The following describes two proteins that form a bound complex.

Sequence of chain A:
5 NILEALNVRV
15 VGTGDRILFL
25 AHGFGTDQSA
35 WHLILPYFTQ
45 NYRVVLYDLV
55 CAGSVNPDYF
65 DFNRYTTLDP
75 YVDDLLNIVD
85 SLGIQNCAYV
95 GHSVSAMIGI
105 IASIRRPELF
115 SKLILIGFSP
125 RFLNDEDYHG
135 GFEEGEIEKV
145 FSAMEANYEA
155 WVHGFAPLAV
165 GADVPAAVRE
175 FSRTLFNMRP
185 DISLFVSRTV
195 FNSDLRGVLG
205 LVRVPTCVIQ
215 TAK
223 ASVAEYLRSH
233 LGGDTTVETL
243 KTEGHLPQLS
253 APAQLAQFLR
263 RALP

Interface contacts:
Residue M625 in chain B is in contact with residue R177 in chain A (closest heavy-atom distance 3.8 Å).
Residue H688 in chain B interacts with residue G57 in chain A (closest heavy-atom distance 3.0 Å).
Residue L664 in chain B contacts residue N151 in chain A (closest heavy-atom distance 3.5 Å).
Residue D626 in chain B contacts residue R177 in chain A (closest heavy-atom distance 3.0 Å).
Residue H686 in chain B is in contact with residue S58 in chain A (closest heavy-atom distance 3.8 Å).
Residue M717 in chain B interacts with residue R13 in chain A (closest heavy-atom distance 3.5 Å).
Residue L664 in chain B interacts with residue P161 in chain A (closest heavy-atom distance 3.7 Å).
Residue E687 in chain B contacts residue V59 in chain A (closest heavy-atom distance 3.8 Å).
Residue T619 in chain B interacts with residue H247 in chain A (closest heavy-atom distance 3.9 Å).
Residue H686 in chain B interacts with residue G57 in chain A (closest heavy-atom distance 3.5 Å).
Residue S725 in chain B interacts with residue S58 in chain A (closest heavy-atom distance 3.3 Å).
Residue T622 in chain B contacts residue E245 in chain A (closest heavy-atom distance 2.7 Å).
Residue H688 in chain B contacts residue M182 in chain A (closest heavy-atom distance 3.7 Å).
Residue F692 in chain B is in contact with residue W155 in chain A (closest heavy-atom distance 3.8 Å).
Residue H686 in chain B contacts residue N181 in chain A (closest heavy-atom distance 2.9 Å).
Residue R722 in chain B contacts residue S58 in chain A (closest heavy-atom distance 3.3 Å).
Residue R722 in chain B contacts residue D52 in chain A (closest heavy-atom distance 2.7 Å).
Residue H688 in chain B interacts with residue A56 in chain A (closest heavy-atom distance 3.4 Å).
Residue F689 in chain B interacts with residue M182 in chain A (closest heavy-atom distance 3.7 Å).
Residue E724 in chain B interacts with residue E8 in chain A (closest heavy-atom distance 3.8 Å).
Residue H688 in chain B contacts residue V59 in chain A (closest heavy-atom distance 3.3 Å).
Residue L618 in chain B interacts with residue R177 in chain A (closest heavy-atom distance 3.6 Å).
Residue E724 in chain B is in contact with residue N11 in chain A (closest heavy-atom distance 3.2 Å).
Residue T619 in chain B contacts residue E174 in chain A (closest heavy-atom distance 2.8 Å).
Residue F692 in chain B contacts residue P184 in chain A (closest heavy-atom distance 3.9 Å).
Residue D626 in chain B interacts with residue V164 in chain A (closest heavy-atom distance 3.7 Å).
Residue L664 in chain B is in contact with residue F180 in chain A (closest heavy-atom distance 3.8 Å).
Residue E687 in chain B is in contact with residue N60 in chain A (closest heavy-atom distance 3.3 Å).
Residue F689 in chain B interacts with residue F180 in chain A (closest heavy-atom distance 3.9 Å).
Residue E720 in chain B interacts with residue D31 in chain A (closest heavy-atom distance 3.5 Å).
Residue E720 in chain B contacts residue S58 in chain A (closest heavy-atom distance 3.0 Å).
Residue H659 in chain B interacts with residue H36 in chain A (closest heavy-atom distance 3.4 Å).
Residue R722 in chain B is in contact with residue Q32 in chain A (closest heavy-atom distance 3.7 Å).
Residue F718 in chain B contacts residue H36 in chain A (closest heavy-atom distance 3.7 Å).
Residue F689 in chain B interacts with residue N181 in chain A (closest heavy-atom distance 3.8 Å).
Residue F718 in chain B interacts with residue S33 in chain A (closest heavy-atom distance 3.7 Å).
Residue R632 in chain B contacts residue L162 in chain A (closest heavy-atom distance 3.1 Å).
Residue P665 in chain B contacts residue V164 in chain A (closest heavy-atom distance 3.8 Å).
Residue M717 in chain B contacts residue Q32 in chain A (closest heavy-atom distance 3.9 Å).
Residue T719 in chain B is in contact with residue D31 in chain A (closest heavy-atom distance 3.9 Å).
Residue H688 in chain B interacts with residue I186 in chain A (closest heavy-atom distance 3.5 Å).
Residue M717 in chain B is in contact with residue S33 in chain A (closest heavy-atom distance 3.6 Å).
Residue R632 in chain B interacts with residue A166 in chain A (closest heavy-atom distance 3.8 Å).
Residue R722 in chain B contacts residue N11 in chain A (closest heavy-atom distance 3.6 Å).
Residue R722 in chain B interacts with residue D31 in chain A (closest heavy-atom distance 2.7 Å).
Residue H688 in chain B interacts with residue P61 in chain A (closest heavy-atom distance 3.4 Å).
Residue R672 in chain B contacts residue G158 in chain A (closest heavy-atom distance 3.5 Å).
Residue L669 in chain B is in contact with residue A160 in chain A (closest heavy-atom distance 3.7 Å).
Residue A620 in chain B interacts with residue R177 in chain A (closest heavy-atom distance 3.8 Å).
Residue E687 in chain B is in contact with residue G57 in chain A (closest heavy-atom distance 3.2 Å).
Residue T719 in chain B is in contact with residue S33 in chain A (closest heavy-atom distance 3.1 Å).
Residue R672 in chain B is in contact with residue F159 in chain A (closest heavy-atom distance 3.6 Å).
Residue H688 in chain B contacts residue R183 in chain A (closest heavy-atom distance 3.3 Å).
Residue R728 in chain B is in contact with residue N60 in chain A (closest heavy-atom distance 3.5 Å).
Residue G668 in chain B interacts with residue A160 in chain A (closest heavy-atom distance 3.3 Å).
Residue E720 in chain B interacts with residue S33 in chain A (closest heavy-atom distance 3.6 Å).
Residue A620 in chain B is in contact with residue E174 in chain A (closest heavy-atom distance 2.9 Å).
Residue M717 in chain B interacts with residue H36 in chain A (closest heavy-atom distance 3.9 Å).
Residue S628 in chain B interacts with residue V164 in chain A (closest heavy-atom distance 2.6 Å).
Residue P665 in chain B is in contact with residue P161 in chain A (closest heavy-atom distance 3.8 Å).

Sequence of chain B:
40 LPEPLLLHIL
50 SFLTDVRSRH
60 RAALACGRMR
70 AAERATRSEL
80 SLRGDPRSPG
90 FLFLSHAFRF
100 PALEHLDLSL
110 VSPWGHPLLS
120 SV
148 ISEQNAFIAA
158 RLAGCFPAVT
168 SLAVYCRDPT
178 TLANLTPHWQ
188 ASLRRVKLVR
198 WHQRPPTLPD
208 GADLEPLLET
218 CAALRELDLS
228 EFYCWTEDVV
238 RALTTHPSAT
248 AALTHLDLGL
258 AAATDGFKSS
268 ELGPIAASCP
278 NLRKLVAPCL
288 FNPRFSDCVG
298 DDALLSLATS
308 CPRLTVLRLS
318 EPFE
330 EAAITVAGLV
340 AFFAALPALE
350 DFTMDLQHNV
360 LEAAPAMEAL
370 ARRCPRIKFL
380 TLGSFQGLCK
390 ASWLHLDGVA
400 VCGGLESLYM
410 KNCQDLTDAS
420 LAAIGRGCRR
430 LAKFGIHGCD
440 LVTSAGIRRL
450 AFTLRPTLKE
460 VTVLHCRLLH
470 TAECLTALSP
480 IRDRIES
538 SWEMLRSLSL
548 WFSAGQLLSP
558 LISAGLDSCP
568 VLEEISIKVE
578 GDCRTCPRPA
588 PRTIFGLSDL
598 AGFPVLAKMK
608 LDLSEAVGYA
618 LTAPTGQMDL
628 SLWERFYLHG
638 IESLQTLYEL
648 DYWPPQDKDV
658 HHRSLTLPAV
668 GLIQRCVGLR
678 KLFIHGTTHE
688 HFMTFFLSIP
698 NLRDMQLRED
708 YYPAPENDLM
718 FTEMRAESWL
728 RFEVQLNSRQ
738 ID